This data describes a binding interaction between two proteins.

Sequence of protein 2:
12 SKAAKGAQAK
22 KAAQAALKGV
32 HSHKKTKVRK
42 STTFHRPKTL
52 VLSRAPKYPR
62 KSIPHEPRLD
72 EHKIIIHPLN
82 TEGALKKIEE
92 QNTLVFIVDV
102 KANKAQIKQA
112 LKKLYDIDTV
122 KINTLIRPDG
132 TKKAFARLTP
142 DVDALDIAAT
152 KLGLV

Sequence of protein 1:
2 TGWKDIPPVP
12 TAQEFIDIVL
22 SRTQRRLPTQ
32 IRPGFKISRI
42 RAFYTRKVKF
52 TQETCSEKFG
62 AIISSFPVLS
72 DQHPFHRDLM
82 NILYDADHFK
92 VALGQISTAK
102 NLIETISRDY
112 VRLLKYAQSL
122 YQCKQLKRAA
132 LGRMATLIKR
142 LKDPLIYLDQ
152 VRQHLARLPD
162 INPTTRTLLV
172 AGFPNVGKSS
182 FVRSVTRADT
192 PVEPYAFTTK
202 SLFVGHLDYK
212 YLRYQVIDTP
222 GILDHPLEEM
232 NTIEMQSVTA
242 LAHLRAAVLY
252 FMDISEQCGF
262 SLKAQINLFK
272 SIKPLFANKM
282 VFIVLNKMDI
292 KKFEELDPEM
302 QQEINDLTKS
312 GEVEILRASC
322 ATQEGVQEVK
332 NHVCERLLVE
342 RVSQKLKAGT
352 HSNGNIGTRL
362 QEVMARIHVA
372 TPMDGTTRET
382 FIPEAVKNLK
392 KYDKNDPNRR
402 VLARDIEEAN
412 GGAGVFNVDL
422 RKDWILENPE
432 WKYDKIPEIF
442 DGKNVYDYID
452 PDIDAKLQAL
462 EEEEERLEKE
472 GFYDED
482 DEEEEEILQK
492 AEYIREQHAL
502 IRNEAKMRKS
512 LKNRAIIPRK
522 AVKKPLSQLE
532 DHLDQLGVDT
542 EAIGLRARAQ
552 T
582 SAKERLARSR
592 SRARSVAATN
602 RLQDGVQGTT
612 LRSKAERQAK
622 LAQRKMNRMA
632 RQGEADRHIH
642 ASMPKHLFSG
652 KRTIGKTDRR

Interface contacts:
Residue R591 in protein 1 contacts residue E91 in protein 2 (closest heavy-atom distance 4.8 Å).
Residue A583 in protein 1 contacts residue V156 in protein 2 (closest heavy-atom distance 3.1 Å).
Residue R586 in protein 1 interacts with residue V156 in protein 2 (closest heavy-atom distance 3.3 Å).
Residue L587 in protein 1 interacts with residue E90 in protein 2 (closest heavy-atom distance 3.6 Å).
Residue S590 in protein 1 is in contact with residue L86 in protein 2 (closest heavy-atom distance 3.8 Å).
Residue R591 in protein 1 is in contact with residue E90 in protein 2 (closest heavy-atom distance 2.4 Å).
Residue L587 in protein 1 is in contact with residue I89 in protein 2 (closest heavy-atom distance 4.3 Å).
Residue R591 in protein 1 interacts with residue K87 in protein 2 (closest heavy-atom distance 3.5 Å).
Residue S590 in protein 1 is in contact with residue L155 in protein 2 (closest heavy-atom distance 4.4 Å).
Residue A583 in protein 1 is in contact with residue L146 in protein 2 (closest heavy-atom distance 3.9 Å).
Residue A594 in protein 1 contacts residue T82 in protein 2 (closest heavy-atom distance 4.6 Å).
Residue R586 in protein 1 interacts with residue A150 in protein 2 (closest heavy-atom distance 4.0 Å).
Residue L587 in protein 1 contacts residue L146 in protein 2 (closest heavy-atom distance 3.8 Å).
Residue A594 in protein 1 interacts with residue E83 in protein 2 (closest heavy-atom distance 3.9 Å).
Residue A583 in protein 1 interacts with residue A150 in protein 2 (closest heavy-atom distance 4.4 Å).
Residue K584 in protein 1 is in contact with residue L146 in protein 2 (closest heavy-atom distance 4.1 Å).
Residue A594 in protein 1 interacts with residue N81 in protein 2 (closest heavy-atom distance 4.2 Å).
Residue L587 in protein 1 interacts with residue L86 in protein 2 (closest heavy-atom distance 3.7 Å).
Residue S590 in protein 1 interacts with residue V156 in protein 2 (closest heavy-atom distance 3.4 Å).
Residue R591 in protein 1 is in contact with residue E83 in protein 2 (closest heavy-atom distance 4.1 Å).
Residue R591 in protein 1 interacts with residue L86 in protein 2 (closest heavy-atom distance 3.7 Å).
Residue A594 in protein 1 contacts residue L86 in protein 2 (closest heavy-atom distance 4.7 Å).
Residue L587 in protein 1 interacts with residue V156 in protein 2 (closest heavy-atom distance 3.1 Å).
Residue R595 in protein 1 is in contact with residue E83 in protein 2 (closest heavy-atom distance 4.2 Å).